Sequence of chain A:
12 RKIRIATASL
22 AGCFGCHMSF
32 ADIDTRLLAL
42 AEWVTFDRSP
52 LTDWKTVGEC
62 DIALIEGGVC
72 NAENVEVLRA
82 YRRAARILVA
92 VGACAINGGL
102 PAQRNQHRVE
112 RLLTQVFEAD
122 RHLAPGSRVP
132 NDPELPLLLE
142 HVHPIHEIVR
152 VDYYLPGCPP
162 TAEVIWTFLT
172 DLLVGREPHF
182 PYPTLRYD

Residue-level contacts at the interface:
Residue A127 in chain B is in contact with residue Y155 in chain A (closest heavy-atom distance 3.4 Å).
Residue F227 in chain B contacts residue Y183 in chain A (closest heavy-atom distance 2.9 Å).
Residue S111 in chain B interacts with residue D189 in chain A (closest heavy-atom distance 2.9 Å).
Residue F104 in chain B is in contact with residue L101 in chain A (closest heavy-atom distance 3.5 Å).
Residue Q136 in chain B interacts with residue H108 in chain A (closest heavy-atom distance 4.6 Å).
Residue Y134 in chain B interacts with residue N106 in chain A (closest heavy-atom distance 3.3 Å).
Residue Y134 in chain B contacts residue Q107 in chain A (closest heavy-atom distance 4.5 Å).
Residue Y121 in chain B interacts with residue D189 in chain A (closest heavy-atom distance 4.2 Å).
Residue H129 in chain B contacts residue H147 in chain A (closest heavy-atom distance 4.0 Å).
Residue A118 in chain B is in contact with residue Y183 in chain A (closest heavy-atom distance 3.5 Å).
Residue H229 in chain B contacts residue Y183 in chain A (closest heavy-atom distance 4.2 Å).
Residue T126 in chain B is in contact with residue L156 in chain A (closest heavy-atom distance 4.7 Å).
Residue M125 in chain B interacts with residue Y188 in chain A (closest heavy-atom distance 2.4 Å).
Residue A122 in chain B is in contact with residue Y183 in chain A (closest heavy-atom distance 3.5 Å).
Residue Y134 in chain B contacts residue N98 in chain A (closest heavy-atom distance 3.5 Å).
Residue P135 in chain B contacts residue Q107 in chain A (closest heavy-atom distance 3.4 Å).
Residue Y134 in chain B is in contact with residue A103 in chain A (closest heavy-atom distance 3.6 Å).
Residue R230 in chain B interacts with residue Y183 in chain A (closest heavy-atom distance 3.2 Å).
Residue Q136 in chain B is in contact with residue Q107 in chain A (closest heavy-atom distance 2.7 Å).
Residue Q117 in chain B contacts residue Y188 in chain A (closest heavy-atom distance 4.1 Å).
Residue T126 in chain B is in contact with residue I97 in chain A (closest heavy-atom distance 3.9 Å).
Residue F98 in chain B interacts with residue Y188 in chain A (closest heavy-atom distance 3.8 Å).
Residue T126 in chain B contacts residue Y155 in chain A (closest heavy-atom distance 3.1 Å).
Residue R225 in chain B is in contact with residue D189 in chain A (closest heavy-atom distance 3.0 Å).
Residue Y134 in chain B contacts residue V143 in chain A (closest heavy-atom distance 4.1 Å).
Residue N151 in chain B contacts residue Q107 in chain A (closest heavy-atom distance 3.6 Å).
Residue R225 in chain B is in contact with residue R187 in chain A (closest heavy-atom distance 3.5 Å).
Residue C105 in chain B interacts with residue Y188 in chain A (closest heavy-atom distance 4.0 Å).
Residue T126 in chain B is in contact with residue Y188 in chain A (closest heavy-atom distance 4.6 Å).
Residue P106 in chain B is in contact with residue C159 in chain A (closest heavy-atom distance 3.7 Å).
Residue A127 in chain B is in contact with residue I97 in chain A (closest heavy-atom distance 3.3 Å).
Residue T126 in chain B interacts with residue F181 in chain A (closest heavy-atom distance 3.8 Å).
Residue P232 in chain B contacts residue Y183 in chain A (closest heavy-atom distance 4.3 Å).
Residue Y121 in chain B is in contact with residue Y188 in chain A (closest heavy-atom distance 3.1 Å).
Residue Y121 in chain B interacts with residue Y183 in chain A (closest heavy-atom distance 3.4 Å).
Residue Y134 in chain B contacts residue P145 in chain A (closest heavy-atom distance 4.7 Å).
Residue C105 in chain B is in contact with residue D189 in chain A (closest heavy-atom distance 4.4 Å).
Residue M125 in chain B interacts with residue L186 in chain A (closest heavy-atom distance 4.2 Å).
Residue T126 in chain B contacts residue P157 in chain A (closest heavy-atom distance 3.2 Å).
Residue P231 in chain B contacts residue Y183 in chain A (closest heavy-atom distance 3.5 Å).
Residue F104 in chain B interacts with residue Q104 in chain A (closest heavy-atom distance 3.3 Å).
Residue Y134 in chain B interacts with residue G99 in chain A (closest heavy-atom distance 4.7 Å).
Residue P106 in chain B contacts residue A94 in chain A (closest heavy-atom distance 4.7 Å).
Residue P106 in chain B is in contact with residue Y188 in chain A (closest heavy-atom distance 3.3 Å).
Residue D131 in chain B is in contact with residue E148 in chain A (closest heavy-atom distance 3.6 Å).
Residue N102 in chain B interacts with residue Q107 in chain A (closest heavy-atom distance 3.4 Å).
Residue I222 in chain B is in contact with residue R187 in chain A (closest heavy-atom distance 4.6 Å).
Residue Y121 in chain B contacts residue R187 in chain A (closest heavy-atom distance 3.6 Å).
Residue S128 in chain B is in contact with residue H147 in chain A (closest heavy-atom distance 3.5 Å).
Residue Y121 in chain B is in contact with residue L186 in chain A (closest heavy-atom distance 3.4 Å).
Residue D228 in chain B is in contact with residue R187 in chain A (closest heavy-atom distance 3.0 Å).
Residue G124 in chain B is in contact with residue L186 in chain A (closest heavy-atom distance 3.9 Å).
Residue F104 in chain B contacts residue G100 in chain A (closest heavy-atom distance 3.4 Å).
Residue A120 in chain B interacts with residue Y188 in chain A (closest heavy-atom distance 3.5 Å).
Residue A120 in chain B is in contact with residue L186 in chain A (closest heavy-atom distance 4.8 Å).
Residue P106 in chain B is in contact with residue D189 in chain A (closest heavy-atom distance 4.0 Å).
Residue G124 in chain B interacts with residue F181 in chain A (closest heavy-atom distance 4.7 Å).
Residue H129 in chain B is in contact with residue Y155 in chain A (closest heavy-atom distance 3.7 Å).
Residue N102 in chain B contacts residue Q104 in chain A (closest heavy-atom distance 2.9 Å).
Residue P132 in chain B interacts with residue N98 in chain A (closest heavy-atom distance 4.7 Å).

Sequence of chain B:
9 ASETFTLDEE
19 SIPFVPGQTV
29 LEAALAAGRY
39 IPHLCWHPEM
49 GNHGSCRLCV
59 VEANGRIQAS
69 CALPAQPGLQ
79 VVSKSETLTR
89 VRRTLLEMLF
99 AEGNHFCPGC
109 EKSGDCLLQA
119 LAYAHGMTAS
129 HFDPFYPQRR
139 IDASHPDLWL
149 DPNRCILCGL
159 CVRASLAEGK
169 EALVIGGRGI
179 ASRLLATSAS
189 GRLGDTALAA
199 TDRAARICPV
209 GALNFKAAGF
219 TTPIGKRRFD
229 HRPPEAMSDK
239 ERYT

The following describes two proteins that form a bound complex.